Sequence of protein 2:
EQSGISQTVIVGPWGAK

The following describes two proteins that form a bound complex.

Interface contacts:
Residue A8 in protein 1 contacts residue T8 in protein 2 (closest heavy-atom distance 3.8 Å).
Residue V114 in protein 1 is in contact with residue T8 in protein 2 (closest heavy-atom distance 4.4 Å).
Residue F127 in protein 1 contacts residue P13 in protein 2 (closest heavy-atom distance 3.1 Å).
Residue Y126 in protein 1 contacts residue P13 in protein 2 (closest heavy-atom distance 4.0 Å).
Residue V81 in protein 1 contacts residue W14 in protein 2 (closest heavy-atom distance 3.9 Å).
Residue Y130 in protein 1 is in contact with residue V9 in protein 2 (closest heavy-atom distance 3.3 Å).
Residue M129 in protein 1 contacts residue W14 in protein 2 (closest heavy-atom distance 3.9 Å).
Residue S128 in protein 1 interacts with residue W14 in protein 2 (closest heavy-atom distance 4.8 Å).
Residue M129 in protein 1 interacts with residue V11 in protein 2 (closest heavy-atom distance 2.8 Å).
Residue S128 in protein 1 is in contact with residue P13 in protein 2 (closest heavy-atom distance 3.2 Å).
Residue V79 in protein 1 contacts residue A16 in protein 2 (closest heavy-atom distance 3.3 Å).
Residue Y130 in protein 1 contacts residue T8 in protein 2 (closest heavy-atom distance 3.9 Å).
Residue V80 in protein 1 interacts with residue A16 in protein 2 (closest heavy-atom distance 5.0 Å).
Residue F127 in protein 1 interacts with residue G12 in protein 2 (closest heavy-atom distance 4.3 Å).
Residue Y126 in protein 1 is in contact with residue K17 in protein 2 (closest heavy-atom distance 4.9 Å).
Residue F104 in protein 1 contacts residue W14 in protein 2 (closest heavy-atom distance 3.5 Å).
Residue T72 in protein 1 contacts residue W14 in protein 2 (closest heavy-atom distance 4.3 Å).
Residue V79 in protein 1 interacts with residue G15 in protein 2 (closest heavy-atom distance 3.9 Å).
Residue L131 in protein 1 interacts with residue V11 in protein 2 (closest heavy-atom distance 3.7 Å).
Residue M129 in protein 1 contacts residue V9 in protein 2 (closest heavy-atom distance 4.0 Å).
Residue S128 in protein 1 contacts residue G12 in protein 2 (closest heavy-atom distance 3.5 Å).
Residue F127 in protein 1 contacts residue V11 in protein 2 (closest heavy-atom distance 5.0 Å).
Residue M129 in protein 1 is in contact with residue I10 in protein 2 (closest heavy-atom distance 3.2 Å).
Residue S128 in protein 1 interacts with residue V11 in protein 2 (closest heavy-atom distance 3.2 Å).
Residue D125 in protein 1 interacts with residue A16 in protein 2 (closest heavy-atom distance 2.9 Å).
Residue L131 in protein 1 is in contact with residue V9 in protein 2 (closest heavy-atom distance 2.8 Å).
Residue L131 in protein 1 is in contact with residue I10 in protein 2 (closest heavy-atom distance 4.8 Å).
Residue N105 in protein 1 is in contact with residue W14 in protein 2 (closest heavy-atom distance 4.8 Å).
Residue Y126 in protein 1 contacts residue G15 in protein 2 (closest heavy-atom distance 4.0 Å).
Residue D125 in protein 1 contacts residue G15 in protein 2 (closest heavy-atom distance 3.4 Å).
Residue F127 in protein 1 contacts residue W14 in protein 2 (closest heavy-atom distance 2.9 Å).
Residue V81 in protein 1 interacts with residue G15 in protein 2 (closest heavy-atom distance 4.4 Å).
Residue Y126 in protein 1 interacts with residue W14 in protein 2 (closest heavy-atom distance 3.0 Å).
Residue T72 in protein 1 interacts with residue G15 in protein 2 (closest heavy-atom distance 3.6 Å).
Residue L131 in protein 1 is in contact with residue T8 in protein 2 (closest heavy-atom distance 3.3 Å).
Residue S128 in protein 1 interacts with residue I10 in protein 2 (closest heavy-atom distance 3.9 Å).
Residue K117 in protein 1 is in contact with residue I10 in protein 2 (closest heavy-atom distance 4.4 Å).
Residue L106 in protein 1 contacts residue V11 in protein 2 (closest heavy-atom distance 4.2 Å).
Residue S132 in protein 1 contacts residue T8 in protein 2 (closest heavy-atom distance 4.7 Å).
Residue Y130 in protein 1 contacts residue I10 in protein 2 (closest heavy-atom distance 3.6 Å).
Residue D125 in protein 1 interacts with residue W14 in protein 2 (closest heavy-atom distance 4.2 Å).
Residue L106 in protein 1 interacts with residue W14 in protein 2 (closest heavy-atom distance 3.9 Å).
Residue Y126 in protein 1 is in contact with residue A16 in protein 2 (closest heavy-atom distance 3.6 Å).

Sequence of protein 1:
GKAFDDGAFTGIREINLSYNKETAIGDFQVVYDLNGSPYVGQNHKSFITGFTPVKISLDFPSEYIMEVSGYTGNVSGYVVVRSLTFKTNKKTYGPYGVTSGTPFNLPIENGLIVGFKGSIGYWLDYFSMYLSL